Interface contacts:
Residue I68 in chain A is in contact with residue F4 in chain B (closest heavy-atom distance 4.3 Å).
Residue Q65 in chain A contacts residue I1 in chain B (closest heavy-atom distance 3.5 Å).
Residue Y159 in chain A is in contact with residue I1 in chain B (closest heavy-atom distance 2.8 Å).
Residue N72 in chain A is in contact with residue F4 in chain B (closest heavy-atom distance 3.1 Å).
Residue N79 in chain A contacts residue D8 in chain B (closest heavy-atom distance 2.6 Å).
Residue Y10 in chain A contacts residue D2 in chain B (closest heavy-atom distance 3.4 Å).
Residue T163 in chain A is in contact with residue I1 in chain B (closest heavy-atom distance 3.8 Å).
Residue L71 in chain A is in contact with residue F4 in chain B (closest heavy-atom distance 3.7 Å).
Residue R83 in chain A is in contact with residue D8 in chain B (closest heavy-atom distance 2.6 Å).
Residue R12 in chain A contacts residue D5 in chain B (closest heavy-atom distance 2.6 Å).
Residue K146 in chain A interacts with residue D8 in chain B (closest heavy-atom distance 3.7 Å).
Residue Y159 in chain A interacts with residue W3 in chain B (closest heavy-atom distance 3.7 Å).
Residue K146 in chain A is in contact with residue K7 in chain B (closest heavy-atom distance 2.9 Å).
Residue F100 in chain A is in contact with residue D2 in chain B (closest heavy-atom distance 3.5 Å).
Residue W147 in chain A is in contact with residue G6 in chain B (closest heavy-atom distance 4.2 Å).
Residue R155 in chain A is in contact with residue D5 in chain B (closest heavy-atom distance 4.3 Å).
Residue T163 in chain A interacts with residue W3 in chain B (closest heavy-atom distance 4.5 Å).
Residue I75 in chain A is in contact with residue D5 in chain B (closest heavy-atom distance 3.2 Å).
Residue E78 in chain A contacts residue K7 in chain B (closest heavy-atom distance 3.0 Å).
Residue I68 in chain A interacts with residue W3 in chain B (closest heavy-atom distance 4.0 Å).
Residue Y10 in chain A is in contact with residue I1 in chain B (closest heavy-atom distance 3.0 Å).
Residue R12 in chain A contacts residue F4 in chain B (closest heavy-atom distance 4.8 Å).
Residue N76 in chain A is in contact with residue D5 in chain B (closest heavy-atom distance 3.0 Å).
Residue N72 in chain A is in contact with residue W3 in chain B (closest heavy-atom distance 3.0 Å).
Residue R12 in chain A is in contact with residue W3 in chain B (closest heavy-atom distance 3.2 Å).
Residue N79 in chain A contacts residue K7 in chain B (closest heavy-atom distance 3.6 Å).
Residue W156 in chain A is in contact with residue W3 in chain B (closest heavy-atom distance 4.1 Å).
Residue W156 in chain A is in contact with residue F4 in chain B (closest heavy-atom distance 3.3 Å).
Residue N72 in chain A is in contact with residue D2 in chain B (closest heavy-atom distance 3.8 Å).
Residue N72 in chain A interacts with residue D5 in chain B (closest heavy-atom distance 2.9 Å).
Residue Y171 in chain A contacts residue I1 in chain B (closest heavy-atom distance 2.9 Å).
Residue Y46 in chain A interacts with residue D2 in chain B (closest heavy-atom distance 2.6 Å).
Residue I82 in chain A contacts residue D8 in chain B (closest heavy-atom distance 3.4 Å).
Residue L8 in chain A is in contact with residue I1 in chain B (closest heavy-atom distance 4.1 Å).
Residue W98 in chain A interacts with residue D5 in chain B (closest heavy-atom distance 3.5 Å).
Residue I82 in chain A contacts residue K7 in chain B (closest heavy-atom distance 4.3 Å).
Residue F100 in chain A interacts with residue W3 in chain B (closest heavy-atom distance 4.4 Å).
Residue W147 in chain A interacts with residue D8 in chain B (closest heavy-atom distance 3.3 Å).
Residue W167 in chain A is in contact with residue I1 in chain B (closest heavy-atom distance 3.5 Å).
Residue R155 in chain A contacts residue W3 in chain B (closest heavy-atom distance 3.7 Å).
Residue R114 in chain A contacts residue D5 in chain B (closest heavy-atom distance 2.8 Å).
Residue R86 in chain A contacts residue D8 in chain B (closest heavy-atom distance 3.2 Å).
Residue F123 in chain A interacts with residue D8 in chain B (closest heavy-atom distance 4.8 Å).
Residue R155 in chain A contacts residue F4 in chain B (closest heavy-atom distance 2.5 Å).
Residue N79 in chain A contacts residue D5 in chain B (closest heavy-atom distance 4.8 Å).
Residue E152 in chain A interacts with residue G6 in chain B (closest heavy-atom distance 3.8 Å).
Residue I75 in chain A contacts residue K7 in chain B (closest heavy-atom distance 4.4 Å).
Residue R155 in chain A interacts with residue G6 in chain B (closest heavy-atom distance 4.1 Å).
Residue Y159 in chain A is in contact with residue D2 in chain B (closest heavy-atom distance 4.8 Å).
Residue N79 in chain A is in contact with residue G6 in chain B (closest heavy-atom distance 3.3 Å).
Residue Q65 in chain A is in contact with residue D2 in chain B (closest heavy-atom distance 2.7 Å).
Residue I75 in chain A is in contact with residue F4 in chain B (closest heavy-atom distance 4.3 Å).
Residue Y61 in chain A is in contact with residue I1 in chain B (closest heavy-atom distance 3.5 Å).
Residue W147 in chain A interacts with residue K7 in chain B (closest heavy-atom distance 2.7 Å).
Residue W156 in chain A interacts with residue D5 in chain B (closest heavy-atom distance 4.4 Å).
Residue I75 in chain A contacts residue G6 in chain B (closest heavy-atom distance 3.6 Å).
Residue I68 in chain A interacts with residue D2 in chain B (closest heavy-atom distance 4.0 Å).
Residue T27 in chain A interacts with residue D2 in chain B (closest heavy-atom distance 3.3 Å).
Residue R12 in chain A interacts with residue D2 in chain B (closest heavy-atom distance 2.9 Å).
Residue T143 in chain A is in contact with residue D8 in chain B (closest heavy-atom distance 2.9 Å).

Sequence of chain B:
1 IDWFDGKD

Sequence of chain A:
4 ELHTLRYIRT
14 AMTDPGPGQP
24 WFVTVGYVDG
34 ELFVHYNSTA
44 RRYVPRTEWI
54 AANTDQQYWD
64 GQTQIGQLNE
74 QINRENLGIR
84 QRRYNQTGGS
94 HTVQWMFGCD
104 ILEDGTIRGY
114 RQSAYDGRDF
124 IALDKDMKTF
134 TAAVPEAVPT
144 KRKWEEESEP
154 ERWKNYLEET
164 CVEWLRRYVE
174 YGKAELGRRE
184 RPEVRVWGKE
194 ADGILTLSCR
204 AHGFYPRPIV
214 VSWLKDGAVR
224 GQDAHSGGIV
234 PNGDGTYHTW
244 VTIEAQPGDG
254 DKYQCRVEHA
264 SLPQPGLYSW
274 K

The following describes two proteins that form a bound complex.